Sequence of the first protein:
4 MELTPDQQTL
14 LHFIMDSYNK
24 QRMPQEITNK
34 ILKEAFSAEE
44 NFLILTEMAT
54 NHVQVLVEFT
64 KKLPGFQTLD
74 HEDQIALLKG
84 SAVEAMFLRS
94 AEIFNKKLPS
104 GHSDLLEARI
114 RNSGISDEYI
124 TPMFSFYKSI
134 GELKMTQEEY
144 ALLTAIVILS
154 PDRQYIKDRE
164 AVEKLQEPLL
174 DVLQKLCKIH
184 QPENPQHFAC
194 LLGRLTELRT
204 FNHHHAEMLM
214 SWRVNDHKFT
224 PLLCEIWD

Sequence of the second protein:
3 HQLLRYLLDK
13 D

Contacts between the two chains:
Residue L225 in the first protein interacts with residue L5 in the second protein (closest heavy-atom distance 3.9 Å).
Residue I229 in the first protein is in contact with residue L6 in the second protein (closest heavy-atom distance 3.7 Å).
Residue I229 in the first protein contacts residue L5 in the second protein (closest heavy-atom distance 4.2 Å).
Residue L59 in the first protein interacts with residue L6 in the second protein (closest heavy-atom distance 4.9 Å).
Residue E228 in the first protein contacts residue H3 in the second protein (closest heavy-atom distance 4.6 Å).
Residue V56 in the first protein interacts with residue L5 in the second protein (closest heavy-atom distance 4.6 Å).
Residue K64 in the first protein interacts with residue L9 in the second protein (closest heavy-atom distance 3.5 Å).
Residue V60 in the first protein is in contact with residue L9 in the second protein (closest heavy-atom distance 3.6 Å).
Residue E61 in the first protein is in contact with residue K12 in the second protein (closest heavy-atom distance 4.0 Å).
Residue Q70 in the first protein interacts with residue L10 in the second protein (closest heavy-atom distance 4.8 Å).
Residue V60 in the first protein interacts with residue L10 in the second protein (closest heavy-atom distance 3.7 Å).
Residue L81 in the first protein interacts with residue L10 in the second protein (closest heavy-atom distance 3.8 Å).
Residue V60 in the first protein contacts residue L6 in the second protein (closest heavy-atom distance 3.8 Å).
Residue V56 in the first protein is in contact with residue L9 in the second protein (closest heavy-atom distance 4.1 Å).
Residue H74 in the first protein is in contact with residue D11 in the second protein (closest heavy-atom distance 2.7 Å).
Residue V56 in the first protein contacts residue L6 in the second protein (closest heavy-atom distance 3.9 Å).
Residue K64 in the first protein interacts with residue L10 in the second protein (closest heavy-atom distance 3.5 Å).
Residue Q77 in the first protein is in contact with residue L10 in the second protein (closest heavy-atom distance 3.5 Å).
Residue E61 in the first protein is in contact with residue L9 in the second protein (closest heavy-atom distance 3.9 Å).
Residue L81 in the first protein is in contact with residue L6 in the second protein (closest heavy-atom distance 4.3 Å).
Residue H74 in the first protein contacts residue L10 in the second protein (closest heavy-atom distance 3.8 Å).
Residue I78 in the first protein is in contact with residue L10 in the second protein (closest heavy-atom distance 3.6 Å).
Residue K82 in the first protein interacts with residue L6 in the second protein (closest heavy-atom distance 3.7 Å).
Residue Q57 in the first protein contacts residue L9 in the second protein (closest heavy-atom distance 4.4 Å).
Residue E75 in the first protein interacts with residue R7 in the second protein (closest heavy-atom distance 2.8 Å).
Residue I78 in the first protein interacts with residue L6 in the second protein (closest heavy-atom distance 4.2 Å).
Residue K64 in the first protein interacts with residue D13 in the second protein (closest heavy-atom distance 4.9 Å).
Residue I78 in the first protein contacts residue R7 in the second protein (closest heavy-atom distance 3.8 Å).
Residue K64 in the first protein is in contact with residue K12 in the second protein (closest heavy-atom distance 3.5 Å).
Residue F69 in the first protein contacts residue L10 in the second protein (closest heavy-atom distance 3.7 Å).
Residue K82 in the first protein is in contact with residue H3 in the second protein (closest heavy-atom distance 3.4 Å).

These two protein chains interact to form a complex.